Sequence of chain B:
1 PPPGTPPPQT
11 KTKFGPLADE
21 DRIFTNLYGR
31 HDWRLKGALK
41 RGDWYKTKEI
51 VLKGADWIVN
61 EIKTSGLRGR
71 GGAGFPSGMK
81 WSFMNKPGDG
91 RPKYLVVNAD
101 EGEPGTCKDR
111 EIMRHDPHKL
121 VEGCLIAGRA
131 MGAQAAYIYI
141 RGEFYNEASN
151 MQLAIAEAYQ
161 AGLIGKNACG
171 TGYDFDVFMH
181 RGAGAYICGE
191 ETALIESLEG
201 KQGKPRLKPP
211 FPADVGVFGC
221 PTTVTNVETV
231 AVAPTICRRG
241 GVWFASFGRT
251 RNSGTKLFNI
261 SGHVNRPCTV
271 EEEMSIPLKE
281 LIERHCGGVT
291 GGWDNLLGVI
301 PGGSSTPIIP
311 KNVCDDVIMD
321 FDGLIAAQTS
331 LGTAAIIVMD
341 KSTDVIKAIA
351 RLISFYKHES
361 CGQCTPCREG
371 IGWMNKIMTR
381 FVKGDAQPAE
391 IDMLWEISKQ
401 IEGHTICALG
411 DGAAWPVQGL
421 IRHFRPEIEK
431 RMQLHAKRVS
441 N

The following describes two proteins that form a bound complex.

Sequence of chain A:
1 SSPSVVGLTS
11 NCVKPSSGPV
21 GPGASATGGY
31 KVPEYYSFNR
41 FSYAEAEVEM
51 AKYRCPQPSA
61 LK

Contacts between the two chains:
Residue Y94 in chain B interacts with residue P58 in chain A (closest heavy-atom distance 3.5 Å).
Residue S149 in chain B is in contact with residue Y43 in chain A (closest heavy-atom distance 3.6 Å).
Residue G165 in chain B contacts residue C55 in chain A (closest heavy-atom distance 4.1 Å).
Residue Q160 in chain B is in contact with residue Y53 in chain A (closest heavy-atom distance 3.7 Å).
Residue Q152 in chain B is in contact with residue M50 in chain A (closest heavy-atom distance 2.9 Å).
Residue K166 in chain B interacts with residue C55 in chain A (closest heavy-atom distance 3.4 Å).
Residue L153 in chain B contacts residue V6 in chain A (closest heavy-atom distance 3.4 Å).
Residue L35 in chain B is in contact with residue P3 in chain A (closest heavy-atom distance 4.0 Å).
Residue Y145 in chain B is in contact with residue S42 in chain A (closest heavy-atom distance 3.0 Å).
Residue Y145 in chain B is in contact with residue N39 in chain A (closest heavy-atom distance 3.5 Å).
Residue R34 in chain B is in contact with residue V5 in chain A (closest heavy-atom distance 3.1 Å).
Residue D174 in chain B contacts residue C55 in chain A (closest heavy-atom distance 3.6 Å).
Residue G29 in chain B is in contact with residue G29 in chain A (closest heavy-atom distance 3.8 Å).
Residue M179 in chain B interacts with residue Y43 in chain A (closest heavy-atom distance 3.3 Å).
Residue Y159 in chain B contacts residue R54 in chain A (closest heavy-atom distance 3.4 Å).
Residue R30 in chain B interacts with residue K31 in chain A (closest heavy-atom distance 2.6 Å).
Residue Q160 in chain B interacts with residue S4 in chain A (closest heavy-atom distance 2.6 Å).
Residue Y145 in chain B interacts with residue F41 in chain A (closest heavy-atom distance 3.6 Å).
Residue A156 in chain B contacts residue V6 in chain A (closest heavy-atom distance 3.7 Å).
Residue D176 in chain B is in contact with residue R54 in chain A (closest heavy-atom distance 3.6 Å).
Residue Q160 in chain B is in contact with residue P3 in chain A (closest heavy-atom distance 3.9 Å).
Residue N146 in chain B interacts with residue Y35 in chain A (closest heavy-atom distance 3.3 Å).
Residue A148 in chain B is in contact with residue Y43 in chain A (closest heavy-atom distance 4.0 Å).
Residue R34 in chain B is in contact with residue E34 in chain A (closest heavy-atom distance 2.6 Å).
Residue H115 in chain B is in contact with residue V32 in chain A (closest heavy-atom distance 4.1 Å).
Residue R30 in chain B contacts residue G29 in chain A (closest heavy-atom distance 3.5 Å).
Residue H31 in chain B interacts with residue K31 in chain A (closest heavy-atom distance 3.2 Å).
Residue Y145 in chain B is in contact with residue Y43 in chain A (closest heavy-atom distance 3.1 Å).
Residue E147 in chain B is in contact with residue Y35 in chain A (closest heavy-atom distance 3.2 Å).
Residue Q152 in chain B is in contact with residue Y43 in chain A (closest heavy-atom distance 3.3 Å).
Residue N146 in chain B contacts residue F38 in chain A (closest heavy-atom distance 3.7 Å).
Residue P92 in chain B is in contact with residue P58 in chain A (closest heavy-atom distance 4.1 Å).
Residue W33 in chain B is in contact with residue E34 in chain A (closest heavy-atom distance 3.1 Å).
Residue F178 in chain B is in contact with residue R54 in chain A (closest heavy-atom distance 3.3 Å).
Residue R110 in chain B is in contact with residue Y35 in chain A (closest heavy-atom distance 2.7 Å).
Residue I155 in chain B contacts residue M50 in chain A (closest heavy-atom distance 3.8 Å).
Residue N150 in chain B interacts with residue F38 in chain A (closest heavy-atom distance 3.4 Å).
Residue H115 in chain B contacts residue Y30 in chain A (closest heavy-atom distance 2.4 Å).
Residue W33 in chain B contacts residue K31 in chain A (closest heavy-atom distance 3.5 Å).
Residue H180 in chain B is in contact with residue Y43 in chain A (closest heavy-atom distance 4.1 Å).
Residue Q160 in chain B is in contact with residue S2 in chain A (closest heavy-atom distance 2.6 Å).
Residue G29 in chain B interacts with residue K31 in chain A (closest heavy-atom distance 3.3 Å).
Residue R114 in chain B interacts with residue Y30 in chain A (closest heavy-atom distance 4.0 Å).
Residue V177 in chain B contacts residue R54 in chain A (closest heavy-atom distance 2.8 Å).
Residue Q152 in chain B interacts with residue E47 in chain A (closest heavy-atom distance 2.3 Å).
Residue Y159 in chain B interacts with residue Y53 in chain A (closest heavy-atom distance 3.4 Å).
Residue R114 in chain B is in contact with residue V32 in chain A (closest heavy-atom distance 4.1 Å).
Residue L153 in chain B is in contact with residue E34 in chain A (closest heavy-atom distance 3.6 Å).
Residue E157 in chain B is in contact with residue V5 in chain A (closest heavy-atom distance 3.9 Å).
Residue W33 in chain B interacts with residue V32 in chain A (closest heavy-atom distance 3.4 Å).
Residue L153 in chain B interacts with residue V5 in chain A (closest heavy-atom distance 3.8 Å).
Residue S149 in chain B interacts with residue S42 in chain A (closest heavy-atom distance 3.9 Å).
Residue D176 in chain B is in contact with residue Y53 in chain A (closest heavy-atom distance 3.8 Å).
Residue R181 in chain B interacts with residue Y43 in chain A (closest heavy-atom distance 3.7 Å).
Residue R114 in chain B contacts residue Y35 in chain A (closest heavy-atom distance 3.8 Å).
Residue Y28 in chain B interacts with residue Y30 in chain A (closest heavy-atom distance 3.6 Å).
Residue Y145 in chain B interacts with residue R40 in chain A (closest heavy-atom distance 3.1 Å).
Residue D176 in chain B contacts residue C55 in chain A (closest heavy-atom distance 3.0 Å).
Residue G29 in chain B is in contact with residue Y30 in chain A (closest heavy-atom distance 3.1 Å).
Residue S149 in chain B interacts with residue F38 in chain A (closest heavy-atom distance 3.5 Å).